Sequence of the second protein:
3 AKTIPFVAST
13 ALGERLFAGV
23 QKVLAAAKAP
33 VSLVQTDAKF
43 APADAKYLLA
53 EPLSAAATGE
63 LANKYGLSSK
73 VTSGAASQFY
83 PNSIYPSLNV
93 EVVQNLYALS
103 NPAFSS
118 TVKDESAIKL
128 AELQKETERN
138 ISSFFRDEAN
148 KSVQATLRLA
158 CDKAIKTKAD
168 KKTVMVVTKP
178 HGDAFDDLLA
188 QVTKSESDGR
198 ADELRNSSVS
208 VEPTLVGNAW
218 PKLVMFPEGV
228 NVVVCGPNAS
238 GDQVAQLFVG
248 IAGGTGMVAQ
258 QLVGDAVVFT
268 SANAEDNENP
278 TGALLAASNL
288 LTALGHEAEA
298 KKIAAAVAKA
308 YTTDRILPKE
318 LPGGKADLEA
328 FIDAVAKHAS

These two protein chains interact to form a complex.

Sequence of the first protein:
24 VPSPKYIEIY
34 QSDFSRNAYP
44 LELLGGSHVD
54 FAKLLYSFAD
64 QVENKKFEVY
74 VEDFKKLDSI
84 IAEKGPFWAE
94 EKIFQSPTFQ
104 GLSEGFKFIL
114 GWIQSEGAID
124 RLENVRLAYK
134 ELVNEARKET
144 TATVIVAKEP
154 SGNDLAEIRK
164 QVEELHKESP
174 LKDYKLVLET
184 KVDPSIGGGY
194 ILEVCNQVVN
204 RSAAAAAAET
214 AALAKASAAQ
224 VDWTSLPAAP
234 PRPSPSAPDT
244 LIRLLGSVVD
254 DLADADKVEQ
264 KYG

Interface contacts:
Residue N215 in the second protein contacts residue Y265 in the first protein (closest heavy-atom distance 3.6 Å).
Residue L212 in the second protein interacts with residue Y265 in the first protein (closest heavy-atom distance 4.0 Å).
Residue H178 in the second protein is in contact with residue Y265 in the first protein (closest heavy-atom distance 4.3 Å).